This data describes a binding interaction between two proteins.

Sequence of protein 1:
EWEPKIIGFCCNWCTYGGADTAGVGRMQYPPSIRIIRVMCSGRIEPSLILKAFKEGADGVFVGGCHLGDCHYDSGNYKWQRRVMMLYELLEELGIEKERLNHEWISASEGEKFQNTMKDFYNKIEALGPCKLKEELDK

Sequence of protein 2:
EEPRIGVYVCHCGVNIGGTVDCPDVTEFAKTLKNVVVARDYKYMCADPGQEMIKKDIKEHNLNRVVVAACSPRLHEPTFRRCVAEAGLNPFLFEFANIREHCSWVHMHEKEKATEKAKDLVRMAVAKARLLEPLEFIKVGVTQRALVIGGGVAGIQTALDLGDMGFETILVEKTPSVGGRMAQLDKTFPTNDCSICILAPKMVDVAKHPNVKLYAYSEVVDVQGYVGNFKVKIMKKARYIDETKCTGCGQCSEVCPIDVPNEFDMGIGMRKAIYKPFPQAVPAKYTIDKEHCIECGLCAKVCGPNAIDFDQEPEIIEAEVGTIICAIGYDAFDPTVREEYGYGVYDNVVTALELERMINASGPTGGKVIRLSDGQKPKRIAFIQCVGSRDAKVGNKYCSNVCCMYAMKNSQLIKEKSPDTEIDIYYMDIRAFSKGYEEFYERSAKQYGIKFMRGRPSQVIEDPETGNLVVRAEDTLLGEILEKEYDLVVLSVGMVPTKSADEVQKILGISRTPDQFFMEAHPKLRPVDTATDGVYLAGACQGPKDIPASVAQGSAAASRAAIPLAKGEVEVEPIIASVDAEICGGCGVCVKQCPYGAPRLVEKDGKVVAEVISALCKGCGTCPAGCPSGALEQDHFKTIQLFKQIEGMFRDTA

Contacts between the two chains:
Residue H107 in protein 2 interacts with residue Y31 in protein 1 (closest heavy-atom distance 2.8 Å).
Residue V106 in protein 2 interacts with residue M29 in protein 1 (closest heavy-atom distance 3.4 Å).
Residue K638 in protein 2 is in contact with residue R45 in protein 1 (closest heavy-atom distance 3.4 Å).
Residue N98 in protein 2 is in contact with residue Y18 in protein 1 (closest heavy-atom distance 3.3 Å).
Residue E101 in protein 2 contacts residue G25 in protein 1 (closest heavy-atom distance 3.3 Å).
Residue T622 in protein 2 interacts with residue R84 in protein 1 (closest heavy-atom distance 3.4 Å).
Residue H107 in protein 2 contacts residue P32 in protein 1 (closest heavy-atom distance 3.5 Å).
Residue W105 in protein 2 contacts residue Q30 in protein 1 (closest heavy-atom distance 2.8 Å).
Residue K506 in protein 2 is in contact with residue D71 in protein 1 (closest heavy-atom distance 3.2 Å).
Residue E77 in protein 2 interacts with residue R39 in protein 1 (closest heavy-atom distance 3.2 Å).
Residue K117 in protein 2 is in contact with residue R36 in protein 1 (closest heavy-atom distance 3.3 Å).
Residue T639 in protein 2 contacts residue R45 in protein 1 (closest heavy-atom distance 3.1 Å).
Residue A625 in protein 2 contacts residue R84 in protein 1 (closest heavy-atom distance 3.4 Å).
Residue E110 in protein 2 contacts residue P33 in protein 1 (closest heavy-atom distance 3.4 Å).
Residue Q593 in protein 2 contacts residue R84 in protein 1 (closest heavy-atom distance 3.3 Å).
Residue P73 in protein 2 contacts residue Y18 in protein 1 (closest heavy-atom distance 3.2 Å).
Residue Y596 in protein 2 interacts with residue D75 in protein 1 (closest heavy-atom distance 3.5 Å).
Residue V106 in protein 2 interacts with residue Y31 in protein 1 (closest heavy-atom distance 3.1 Å).
Residue C620 in protein 2 interacts with residue C42 in protein 1 (closest heavy-atom distance 3.3 Å).
Residue K113 in protein 2 is in contact with residue E5 in protein 1 (closest heavy-atom distance 3.2 Å).
Residue H102 in protein 2 is in contact with residue D22 in protein 1 (closest heavy-atom distance 3.2 Å).
Residue K113 in protein 2 contacts residue P33 in protein 1 (closest heavy-atom distance 3.5 Å).
Residue E647 in protein 2 contacts residue K53 in protein 1 (closest heavy-atom distance 2.8 Å).
Residue M108 in protein 2 contacts residue R28 in protein 1 (closest heavy-atom distance 3.4 Å).
Residue G621 in protein 2 contacts residue R45 in protein 1 (closest heavy-atom distance 3.4 Å).
Residue F637 in protein 2 is in contact with residue R45 in protein 1 (closest heavy-atom distance 2.8 Å).
Residue S72 in protein 2 interacts with residue Y18 in protein 1 (closest heavy-atom distance 3.5 Å).
Residue W105 in protein 2 contacts residue R28 in protein 1 (closest heavy-atom distance 3.2 Å).
Residue T622 in protein 2 contacts residue G44 in protein 1 (closest heavy-atom distance 3.4 Å).
Residue Q593 in protein 2 contacts residue K80 in protein 1 (closest heavy-atom distance 3.4 Å).
Residue K117 in protein 2 interacts with residue I35 in protein 1 (closest heavy-atom distance 2.8 Å).
Residue M108 in protein 2 is in contact with residue Q30 in protein 1 (closest heavy-atom distance 2.8 Å).
Residue A531 in protein 2 is in contact with residue W15 in protein 1 (closest heavy-atom distance 3.4 Å).
Residue S72 in protein 2 contacts residue D22 in protein 1 (closest heavy-atom distance 2.6 Å).
Residue Q634 in protein 2 interacts with residue R45 in protein 1 (closest heavy-atom distance 3.5 Å).
Residue G619 in protein 2 interacts with residue M41 in protein 1 (closest heavy-atom distance 3.5 Å).
Residue A625 in protein 2 contacts residue G44 in protein 1 (closest heavy-atom distance 3.3 Å).
Residue D120 in protein 2 contacts residue R36 in protein 1 (closest heavy-atom distance 2.9 Å).
Residue H107 in protein 2 is in contact with residue P33 in protein 1 (closest heavy-atom distance 3.5 Å).
Residue N16 in protein 2 interacts with residue R28 in protein 1 (closest heavy-atom distance 3.0 Å).
Residue M519 in protein 2 contacts residue S110 in protein 1 (closest heavy-atom distance 3.5 Å).
Residue K506 in protein 2 contacts residue G70 in protein 1 (closest heavy-atom distance 3.4 Å).
Residue M649 in protein 2 interacts with residue I8 in protein 1 (closest heavy-atom distance 3.3 Å).
Residue N98 in protein 2 contacts residue D22 in protein 1 (closest heavy-atom distance 3.0 Å).
Residue W105 in protein 2 is in contact with residue G25 in protein 1 (closest heavy-atom distance 3.2 Å).
Residue A625 in protein 2 contacts residue R45 in protein 1 (closest heavy-atom distance 3.2 Å).
Residue C620 in protein 2 is in contact with residue Y74 in protein 1 (closest heavy-atom distance 3.3 Å).
Residue V106 in protein 2 contacts residue Q30 in protein 1 (closest heavy-atom distance 3.2 Å).
Residue F650 in protein 2 is in contact with residue E57 in protein 1 (closest heavy-atom distance 3.4 Å).
Residue H107 in protein 2 interacts with residue Q30 in protein 1 (closest heavy-atom distance 3.4 Å).
Residue I575 in protein 2 is in contact with residue M41 in protein 1 (closest heavy-atom distance 3.5 Å).
Residue R74 in protein 2 is in contact with residue N14 in protein 1 (closest heavy-atom distance 3.0 Å).
Residue R512 in protein 2 interacts with residue S110 in protein 1 (closest heavy-atom distance 2.8 Å).
Residue P595 in protein 2 interacts with residue Y74 in protein 1 (closest heavy-atom distance 3.2 Å).
Residue H102 in protein 2 is in contact with residue A21 in protein 1 (closest heavy-atom distance 3.5 Å).
Residue T532 in protein 2 interacts with residue H73 in protein 1 (closest heavy-atom distance 3.5 Å).
Residue E101 in protein 2 contacts residue D22 in protein 1 (closest heavy-atom distance 3.5 Å).
Residue H102 in protein 2 is in contact with residue Y18 in protein 1 (closest heavy-atom distance 3.4 Å).
Residue Y596 in protein 2 interacts with residue Y74 in protein 1 (closest heavy-atom distance 3.1 Å).
Residue R651 in protein 2 interacts with residue E57 in protein 1 (closest heavy-atom distance 3.0 Å).